Sequence of protein 1:
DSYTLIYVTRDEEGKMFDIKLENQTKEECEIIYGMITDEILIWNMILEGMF

Sequence of protein 2:
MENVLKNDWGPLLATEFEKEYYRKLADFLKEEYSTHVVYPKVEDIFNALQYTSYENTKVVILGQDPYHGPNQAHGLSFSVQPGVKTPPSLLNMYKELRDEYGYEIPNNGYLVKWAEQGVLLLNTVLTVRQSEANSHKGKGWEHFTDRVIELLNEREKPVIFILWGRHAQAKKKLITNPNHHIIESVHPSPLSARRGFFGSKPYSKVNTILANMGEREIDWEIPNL

Contacts between the two chains:
Residue L191 in protein 2 interacts with residue Y38 in protein 1 (closest heavy-atom distance 3.2 Å).
Residue P190 in protein 2 is in contact with residue E35 in protein 1 (closest heavy-atom distance 3.6 Å).
Residue L191 in protein 2 is in contact with residue G39 in protein 1 (closest heavy-atom distance 4.1 Å).
Residue R195 in protein 2 is in contact with residue G39 in protein 1 (closest heavy-atom distance 3.3 Å).
Residue R195 in protein 2 is in contact with residue Y38 in protein 1 (closest heavy-atom distance 3.8 Å).
Residue L191 in protein 2 is in contact with residue E35 in protein 1 (closest heavy-atom distance 3.8 Å).
Residue R194 in protein 2 contacts residue I36 in protein 1 (closest heavy-atom distance 3.8 Å).
Residue R194 in protein 2 contacts residue E32 in protein 1 (closest heavy-atom distance 3.2 Å).

These two protein chains interact to form a complex.